Interface contacts:
Residue K473 in protein 1 interacts with residue V149 in protein 2 (closest heavy-atom distance 3.4 Å).
Residue G476 in protein 1 contacts residue F153 in protein 2 (closest heavy-atom distance 3.8 Å).
Residue R468 in protein 1 contacts residue F139 in protein 2 (closest heavy-atom distance 3.1 Å).
Residue Y465 in protein 1 interacts with residue A143 in protein 2 (closest heavy-atom distance 4.6 Å).
Residue K473 in protein 1 is in contact with residue E145 in protein 2 (closest heavy-atom distance 3.7 Å).
Residue R484 in protein 1 is in contact with residue L156 in protein 2 (closest heavy-atom distance 4.4 Å).
Residue L483 in protein 1 contacts residue K157 in protein 2 (closest heavy-atom distance 4.6 Å).
Residue L469 in protein 1 interacts with residue E145 in protein 2 (closest heavy-atom distance 3.2 Å).
Residue L483 in protein 1 is in contact with residue F153 in protein 2 (closest heavy-atom distance 3.5 Å).
Residue K472 in protein 1 contacts residue F139 in protein 2 (closest heavy-atom distance 3.5 Å).
Residue L480 in protein 1 contacts residue L156 in protein 2 (closest heavy-atom distance 3.6 Å).
Residue L483 in protein 1 interacts with residue L156 in protein 2 (closest heavy-atom distance 4.5 Å).
Residue K473 in protein 1 is in contact with residue L146 in protein 2 (closest heavy-atom distance 3.6 Å).
Residue K472 in protein 1 is in contact with residue L146 in protein 2 (closest heavy-atom distance 3.7 Å).
Residue L483 in protein 1 contacts residue H160 in protein 2 (closest heavy-atom distance 3.3 Å).
Residue L480 in protein 1 is in contact with residue H160 in protein 2 (closest heavy-atom distance 4.9 Å).
Residue L480 in protein 1 is in contact with residue F153 in protein 2 (closest heavy-atom distance 3.3 Å).
Residue Y465 in protein 1 contacts residue E145 in protein 2 (closest heavy-atom distance 3.2 Å).
Residue L479 in protein 1 contacts residue F153 in protein 2 (closest heavy-atom distance 3.4 Å).
Residue R484 in protein 1 is in contact with residue H160 in protein 2 (closest heavy-atom distance 3.6 Å).
Residue Y465 in protein 1 interacts with residue D144 in protein 2 (closest heavy-atom distance 4.7 Å).
Residue Y465 in protein 1 contacts residue F139 in protein 2 (closest heavy-atom distance 4.7 Å).

These two protein chains interact to form a complex.

Sequence of protein 1:
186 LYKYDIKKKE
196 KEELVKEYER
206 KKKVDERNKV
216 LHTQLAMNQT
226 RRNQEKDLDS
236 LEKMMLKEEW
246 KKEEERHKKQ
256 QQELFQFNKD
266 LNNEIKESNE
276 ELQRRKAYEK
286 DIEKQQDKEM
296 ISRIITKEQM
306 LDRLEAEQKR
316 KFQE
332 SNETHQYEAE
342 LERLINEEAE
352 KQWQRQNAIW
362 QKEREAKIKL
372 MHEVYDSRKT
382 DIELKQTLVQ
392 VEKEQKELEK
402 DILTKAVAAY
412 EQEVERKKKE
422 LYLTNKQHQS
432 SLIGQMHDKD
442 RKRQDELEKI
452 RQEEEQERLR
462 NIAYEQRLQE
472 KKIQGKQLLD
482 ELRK

Sequence of protein 2:
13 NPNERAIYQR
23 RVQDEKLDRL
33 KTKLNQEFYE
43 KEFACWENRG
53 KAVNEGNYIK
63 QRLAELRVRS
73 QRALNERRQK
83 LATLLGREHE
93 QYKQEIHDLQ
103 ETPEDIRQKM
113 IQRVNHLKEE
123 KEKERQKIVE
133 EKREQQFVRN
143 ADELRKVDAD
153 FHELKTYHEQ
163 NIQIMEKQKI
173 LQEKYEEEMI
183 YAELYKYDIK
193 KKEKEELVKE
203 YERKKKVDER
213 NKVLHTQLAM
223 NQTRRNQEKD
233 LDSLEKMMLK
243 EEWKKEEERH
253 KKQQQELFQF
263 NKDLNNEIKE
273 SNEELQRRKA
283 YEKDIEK